This data describes a binding interaction between two proteins.

Contacts between the two chains:
Residue E103 in the second protein interacts with residue I115 in the first protein (closest heavy-atom distance 4.3 Å).
Residue L100 in the second protein contacts residue Q118 in the first protein (closest heavy-atom distance 4.1 Å).
Residue E114 in the second protein is in contact with residue W108 in the first protein (closest heavy-atom distance 3.5 Å).
Residue T110 in the second protein is in contact with residue W108 in the first protein (closest heavy-atom distance 3.5 Å).
Residue L122 in the second protein interacts with residue L97 in the first protein (closest heavy-atom distance 4.3 Å).
Residue L111 in the second protein interacts with residue W108 in the first protein (closest heavy-atom distance 3.4 Å).
Residue K107 in the second protein contacts residue W108 in the first protein (closest heavy-atom distance 3.5 Å).
Residue E114 in the second protein interacts with residue K104 in the first protein (closest heavy-atom distance 3.7 Å).

Sequence of the first protein:
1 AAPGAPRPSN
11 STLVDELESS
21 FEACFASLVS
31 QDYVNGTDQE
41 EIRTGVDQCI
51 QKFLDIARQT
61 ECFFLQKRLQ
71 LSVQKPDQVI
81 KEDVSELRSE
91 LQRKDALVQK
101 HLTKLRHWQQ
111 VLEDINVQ

Sequence of the second protein:
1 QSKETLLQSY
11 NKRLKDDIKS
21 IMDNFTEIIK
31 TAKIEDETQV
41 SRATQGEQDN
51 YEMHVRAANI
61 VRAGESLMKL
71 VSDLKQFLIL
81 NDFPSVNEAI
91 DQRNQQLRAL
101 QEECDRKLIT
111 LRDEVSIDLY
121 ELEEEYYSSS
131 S